Sequence of chain B:
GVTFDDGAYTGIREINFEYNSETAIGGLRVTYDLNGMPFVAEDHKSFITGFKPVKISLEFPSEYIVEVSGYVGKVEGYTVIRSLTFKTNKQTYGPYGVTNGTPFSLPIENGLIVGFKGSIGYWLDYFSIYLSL

Contacts between the two chains:
Residue V72 in chain B contacts residue D14 in chain A (closest heavy-atom distance 4.3 Å).
Residue S105 in chain B is in contact with residue W12 in chain A (closest heavy-atom distance 4.8 Å).
Residue F127 in chain B contacts residue P11 in chain A (closest heavy-atom distance 3.2 Å).
Residue S128 in chain B is in contact with residue P11 in chain A (closest heavy-atom distance 3.3 Å).
Residue L106 in chain B contacts residue V9 in chain A (closest heavy-atom distance 3.6 Å).
Residue T79 in chain B is in contact with residue G13 in chain A (closest heavy-atom distance 3.2 Å).
Residue S128 in chain B interacts with residue G10 in chain A (closest heavy-atom distance 3.6 Å).
Residue Y126 in chain B contacts residue D14 in chain A (closest heavy-atom distance 3.4 Å).
Residue T79 in chain B contacts residue D14 in chain A (closest heavy-atom distance 3.5 Å).
Residue D125 in chain B interacts with residue D14 in chain A (closest heavy-atom distance 4.5 Å).
Residue S128 in chain B is in contact with residue I8 in chain A (closest heavy-atom distance 3.7 Å).
Residue Y126 in chain B is in contact with residue G13 in chain A (closest heavy-atom distance 4.0 Å).
Residue L131 in chain B is in contact with residue I8 in chain A (closest heavy-atom distance 4.9 Å).
Residue S128 in chain B interacts with residue V9 in chain A (closest heavy-atom distance 3.4 Å).
Residue I129 in chain B is in contact with residue W12 in chain A (closest heavy-atom distance 4.3 Å).
Residue D125 in chain B contacts residue W12 in chain A (closest heavy-atom distance 4.5 Å).
Residue I81 in chain B contacts residue W12 in chain A (closest heavy-atom distance 3.6 Å).
Residue F127 in chain B is in contact with residue W12 in chain A (closest heavy-atom distance 3.0 Å).
Residue I129 in chain B contacts residue V9 in chain A (closest heavy-atom distance 2.8 Å).
Residue Y126 in chain B contacts residue W12 in chain A (closest heavy-atom distance 3.1 Å).
Residue L131 in chain B interacts with residue I7 in chain A (closest heavy-atom distance 2.9 Å).
Residue Y126 in chain B interacts with residue P11 in chain A (closest heavy-atom distance 4.0 Å).
Residue D125 in chain B interacts with residue G13 in chain A (closest heavy-atom distance 2.9 Å).
Residue A8 in chain B interacts with residue S6 in chain A (closest heavy-atom distance 3.7 Å).
Residue I129 in chain B contacts residue I8 in chain A (closest heavy-atom distance 3.3 Å).
Residue F127 in chain B contacts residue V9 in chain A (closest heavy-atom distance 4.9 Å).
Residue F127 in chain B is in contact with residue G10 in chain A (closest heavy-atom distance 4.4 Å).
Residue V80 in chain B is in contact with residue G13 in chain A (closest heavy-atom distance 4.3 Å).
Residue I129 in chain B is in contact with residue I7 in chain A (closest heavy-atom distance 3.9 Å).
Residue L106 in chain B interacts with residue W12 in chain A (closest heavy-atom distance 3.8 Å).
Residue L131 in chain B interacts with residue V9 in chain A (closest heavy-atom distance 3.8 Å).
Residue V72 in chain B interacts with residue W12 in chain A (closest heavy-atom distance 4.5 Å).
Residue Y130 in chain B contacts residue S6 in chain A (closest heavy-atom distance 3.4 Å).
Residue Y130 in chain B contacts residue I8 in chain A (closest heavy-atom distance 3.7 Å).
Residue F104 in chain B interacts with residue W12 in chain A (closest heavy-atom distance 3.5 Å).
Residue I81 in chain B interacts with residue G13 in chain A (closest heavy-atom distance 3.6 Å).
Residue Y130 in chain B is in contact with residue I7 in chain A (closest heavy-atom distance 3.4 Å).
Residue V72 in chain B contacts residue G13 in chain A (closest heavy-atom distance 3.8 Å).
Residue K117 in chain B contacts residue I8 in chain A (closest heavy-atom distance 4.3 Å).

Sequence of chain A:
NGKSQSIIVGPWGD

This data describes a binding interaction between two proteins.